These two protein chains interact to form a complex.

Sequence of protein 2:
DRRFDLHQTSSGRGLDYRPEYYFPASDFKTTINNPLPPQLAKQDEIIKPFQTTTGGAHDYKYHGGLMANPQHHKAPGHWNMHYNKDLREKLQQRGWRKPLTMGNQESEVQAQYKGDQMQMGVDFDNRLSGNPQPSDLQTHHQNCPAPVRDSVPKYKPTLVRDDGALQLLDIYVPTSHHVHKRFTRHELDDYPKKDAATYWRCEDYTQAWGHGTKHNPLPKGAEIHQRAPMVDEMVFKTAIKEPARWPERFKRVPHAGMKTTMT

Residue-level contacts at the interface:
Residue P364 in protein 1 interacts with residue P196 in protein 2 (closest heavy-atom distance 3.6 Å).
Residue Y357 in protein 1 contacts residue H215 in protein 2 (closest heavy-atom distance 2.8 Å).
Residue D245 in protein 1 is in contact with residue W213 in protein 2 (closest heavy-atom distance 3.3 Å).
Residue G44 in protein 1 is in contact with residue Q211 in protein 2 (closest heavy-atom distance 3.1 Å).
Residue G43 in protein 1 is in contact with residue G214 in protein 2 (closest heavy-atom distance 3.7 Å).
Residue K40 in protein 1 interacts with residue K198 in protein 2 (closest heavy-atom distance 3.1 Å).
Residue T225 in protein 1 contacts residue V183 in protein 2 (closest heavy-atom distance 3.3 Å).
Residue D322 in protein 1 interacts with residue A201 in protein 2 (closest heavy-atom distance 3.8 Å).
Residue E27 in protein 1 is in contact with residue K198 in protein 2 (closest heavy-atom distance 3.3 Å).
Residue V362 in protein 1 interacts with residue P196 in protein 2 (closest heavy-atom distance 3.5 Å).
Residue V363 in protein 1 interacts with residue F187 in protein 2 (closest heavy-atom distance 3.6 Å).
Residue R243 in protein 1 contacts residue W213 in protein 2 (closest heavy-atom distance 2.9 Å).
Residue D245 in protein 1 contacts residue T210 in protein 2 (closest heavy-atom distance 3.6 Å).
Residue V324 in protein 1 is in contact with residue Y203 in protein 2 (closest heavy-atom distance 3.8 Å).
Residue I42 in protein 1 is in contact with residue G216 in protein 2 (closest heavy-atom distance 3.4 Å).
Residue D322 in protein 1 contacts residue T202 in protein 2 (closest heavy-atom distance 3.6 Å).
Residue T82 in protein 1 contacts residue R186 in protein 2 (closest heavy-atom distance 3.4 Å).
Residue Q358 in protein 1 is in contact with residue H215 in protein 2 (closest heavy-atom distance 2.9 Å).
Residue D33 in protein 1 interacts with residue R186 in protein 2 (closest heavy-atom distance 3.2 Å).
Residue G45 in protein 1 interacts with residue G214 in protein 2 (closest heavy-atom distance 3.6 Å).
Residue I42 in protein 1 interacts with residue K198 in protein 2 (closest heavy-atom distance 3.8 Å).
Residue P364 in protein 1 contacts residue F187 in protein 2 (closest heavy-atom distance 3.5 Å).
Residue S48 in protein 1 contacts residue W213 in protein 2 (closest heavy-atom distance 3.3 Å).
Residue A19 in protein 1 is in contact with residue H184 in protein 2 (closest heavy-atom distance 3.5 Å).
Residue G81 in protein 1 is in contact with residue H181 in protein 2 (closest heavy-atom distance 3.3 Å).
Residue E22 in protein 1 is in contact with residue H184 in protein 2 (closest heavy-atom distance 3.1 Å).
Residue P364 in protein 1 is in contact with residue E191 in protein 2 (closest heavy-atom distance 3.9 Å).
Residue D322 in protein 1 contacts residue Y203 in protein 2 (closest heavy-atom distance 3.6 Å).
Residue G43 in protein 1 contacts residue H215 in protein 2 (closest heavy-atom distance 3.0 Å).
Residue F244 in protein 1 contacts residue W213 in protein 2 (closest heavy-atom distance 3.5 Å).
Residue E77 in protein 1 interacts with residue P178 in protein 2 (closest heavy-atom distance 3.5 Å).
Residue K370 in protein 1 contacts residue K197 in protein 2 (closest heavy-atom distance 2.4 Å).
Residue T80 in protein 1 is in contact with residue H181 in protein 2 (closest heavy-atom distance 3.4 Å).
Residue D245 in protein 1 interacts with residue A212 in protein 2 (closest heavy-atom distance 2.7 Å).
Residue L26 in protein 1 contacts residue K198 in protein 2 (closest heavy-atom distance 2.9 Å).
Residue R2 in protein 1 contacts residue W213 in protein 2 (closest heavy-atom distance 3.2 Å).
Residue K40 in protein 1 interacts with residue R189 in protein 2 (closest heavy-atom distance 3.0 Å).
Residue D245 in protein 1 interacts with residue G214 in protein 2 (closest heavy-atom distance 3.4 Å).
Residue Q372 in protein 1 is in contact with residue A201 in protein 2 (closest heavy-atom distance 2.9 Å).
Residue I42 in protein 1 is in contact with residue H215 in protein 2 (closest heavy-atom distance 3.4 Å).
Residue K370 in protein 1 is in contact with residue D199 in protein 2 (closest heavy-atom distance 3.6 Å).
Residue E77 in protein 1 is in contact with residue H181 in protein 2 (closest heavy-atom distance 3.1 Å).
Residue Y357 in protein 1 is in contact with residue W204 in protein 2 (closest heavy-atom distance 3.4 Å).
Residue K40 in protein 1 contacts residue L192 in protein 2 (closest heavy-atom distance 3.7 Å).
Residue T361 in protein 1 interacts with residue K198 in protein 2 (closest heavy-atom distance 3.3 Å).
Residue P359 in protein 1 interacts with residue A200 in protein 2 (closest heavy-atom distance 3.6 Å).
Residue I42 in protein 1 contacts residue G214 in protein 2 (closest heavy-atom distance 3.7 Å).
Residue G365 in protein 1 interacts with residue Y195 in protein 2 (closest heavy-atom distance 3.8 Å).
Residue P32 in protein 1 is in contact with residue R186 in protein 2 (closest heavy-atom distance 3.5 Å).
Residue F244 in protein 1 contacts residue G214 in protein 2 (closest heavy-atom distance 3.3 Å).
Residue K370 in protein 1 is in contact with residue Y195 in protein 2 (closest heavy-atom distance 2.6 Å).
Residue N18 in protein 1 is in contact with residue H184 in protein 2 (closest heavy-atom distance 3.5 Å).
Residue L26 in protein 1 contacts residue F187 in protein 2 (closest heavy-atom distance 3.7 Å).
Residue G43 in protein 1 is in contact with residue G216 in protein 2 (closest heavy-atom distance 2.6 Å).
Residue T82 in protein 1 contacts residue H184 in protein 2 (closest heavy-atom distance 3.3 Å).
Residue E22 in protein 1 interacts with residue F187 in protein 2 (closest heavy-atom distance 3.2 Å).
Residue G43 in protein 1 contacts residue K218 in protein 2 (closest heavy-atom distance 3.8 Å).
Residue R229 in protein 1 interacts with residue V183 in protein 2 (closest heavy-atom distance 3.3 Å).
Residue G44 in protein 1 is in contact with residue G214 in protein 2 (closest heavy-atom distance 3.0 Å).
Residue G43 in protein 1 contacts residue Q211 in protein 2 (closest heavy-atom distance 2.9 Å).

Sequence of protein 1:
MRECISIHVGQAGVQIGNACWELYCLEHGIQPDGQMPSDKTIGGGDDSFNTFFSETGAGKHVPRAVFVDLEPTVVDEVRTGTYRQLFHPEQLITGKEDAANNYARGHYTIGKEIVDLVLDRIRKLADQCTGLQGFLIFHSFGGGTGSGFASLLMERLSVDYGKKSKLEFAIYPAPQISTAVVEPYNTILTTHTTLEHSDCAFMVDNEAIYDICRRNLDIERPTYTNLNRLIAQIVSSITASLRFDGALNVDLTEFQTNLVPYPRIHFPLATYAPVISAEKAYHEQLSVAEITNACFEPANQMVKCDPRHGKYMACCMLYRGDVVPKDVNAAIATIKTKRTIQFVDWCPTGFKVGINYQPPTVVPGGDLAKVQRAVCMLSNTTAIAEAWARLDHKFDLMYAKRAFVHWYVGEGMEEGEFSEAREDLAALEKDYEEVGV